The following describes two proteins that form a bound complex.

Residue-level contacts at the interface:
Residue M123 in the first protein contacts residue G4 in the second protein (closest heavy-atom distance 3.3 Å).
Residue R218 in the first protein contacts residue G1 in the second protein (closest heavy-atom distance 4.2 Å).
Residue H219 in the first protein interacts with residue G1 in the second protein (closest heavy-atom distance 3.1 Å).
Residue G178 in the first protein contacts residue I8 in the second protein (closest heavy-atom distance 3.9 Å).
Residue G225 in the first protein contacts residue F2 in the second protein (closest heavy-atom distance 4.3 Å).
Residue F228 in the first protein is in contact with residue G5 in the second protein (closest heavy-atom distance 3.8 Å).
Residue F228 in the first protein contacts residue G4 in the second protein (closest heavy-atom distance 3.8 Å).
Residue P96 in the first protein is in contact with residue D6 in the second protein (closest heavy-atom distance 4.1 Å).
Residue N75 in the first protein is in contact with residue G7 in the second protein (closest heavy-atom distance 4.6 Å).
Residue S73 in the first protein is in contact with residue G7 in the second protein (closest heavy-atom distance 2.8 Å).
Residue G74 in the first protein interacts with residue G7 in the second protein (closest heavy-atom distance 3.6 Å).
Residue M123 in the first protein is in contact with residue S3 in the second protein (closest heavy-atom distance 4.0 Å).
Residue H219 in the first protein contacts residue F2 in the second protein (closest heavy-atom distance 2.8 Å).
Residue T76 in the first protein is in contact with residue I8 in the second protein (closest heavy-atom distance 3.0 Å).
Residue T98 in the first protein interacts with residue D6 in the second protein (closest heavy-atom distance 4.3 Å).
Residue G223 in the first protein interacts with residue G7 in the second protein (closest heavy-atom distance 3.1 Å).
Residue T72 in the first protein is in contact with residue I8 in the second protein (closest heavy-atom distance 2.7 Å).
Residue G217 in the first protein is in contact with residue S3 in the second protein (closest heavy-atom distance 4.0 Å).
Residue I221 in the first protein is in contact with residue F2 in the second protein (closest heavy-atom distance 4.4 Å).
Residue A226 in the first protein is in contact with residue G5 in the second protein (closest heavy-atom distance 2.9 Å).
Residue K220 in the first protein interacts with residue F2 in the second protein (closest heavy-atom distance 4.1 Å).
Residue A226 in the first protein contacts residue I8 in the second protein (closest heavy-atom distance 3.8 Å).
Residue G225 in the first protein contacts residue I8 in the second protein (closest heavy-atom distance 4.8 Å).
Residue F145 in the first protein contacts residue G5 in the second protein (closest heavy-atom distance 4.2 Å).
Residue S73 in the first protein contacts residue D6 in the second protein (closest heavy-atom distance 2.3 Å).
Residue F145 in the first protein contacts residue I8 in the second protein (closest heavy-atom distance 3.9 Å).
Residue G74 in the first protein contacts residue I8 in the second protein (closest heavy-atom distance 3.3 Å).
Residue R218 in the first protein is in contact with residue S3 in the second protein (closest heavy-atom distance 3.1 Å).
Residue G77 in the first protein is in contact with residue I8 in the second protein (closest heavy-atom distance 4.8 Å).
Residue I224 in the first protein interacts with residue I8 in the second protein (closest heavy-atom distance 4.3 Å).
Residue N75 in the first protein is in contact with residue I8 in the second protein (closest heavy-atom distance 3.1 Å).
Residue A226 in the first protein is in contact with residue S3 in the second protein (closest heavy-atom distance 4.0 Å).
Residue G223 in the first protein is in contact with residue I8 in the second protein (closest heavy-atom distance 3.5 Å).
Residue G225 in the first protein contacts residue S3 in the second protein (closest heavy-atom distance 4.5 Å).
Residue I127 in the first protein contacts residue G4 in the second protein (closest heavy-atom distance 4.2 Å).
Residue I224 in the first protein interacts with residue D6 in the second protein (closest heavy-atom distance 4.9 Å).
Residue S73 in the first protein interacts with residue I8 in the second protein (closest heavy-atom distance 4.3 Å).
Residue T179 in the first protein contacts residue I8 in the second protein (closest heavy-atom distance 3.9 Å).
Residue A226 in the first protein interacts with residue G4 in the second protein (closest heavy-atom distance 3.0 Å).
Residue G227 in the first protein contacts residue G4 in the second protein (closest heavy-atom distance 4.6 Å).
Residue Q144 in the first protein contacts residue I8 in the second protein (closest heavy-atom distance 2.9 Å).
Residue K220 in the first protein contacts residue G1 in the second protein (closest heavy-atom distance 4.8 Å).
Residue S73 in the first protein interacts with residue G5 in the second protein (closest heavy-atom distance 4.8 Å).
Residue Q222 in the first protein is in contact with residue G7 in the second protein (closest heavy-atom distance 3.4 Å).
Residue R218 in the first protein contacts residue F2 in the second protein (closest heavy-atom distance 3.6 Å).
Residue Q222 in the first protein contacts residue F2 in the second protein (closest heavy-atom distance 3.5 Å).
Residue M123 in the first protein contacts residue G5 in the second protein (closest heavy-atom distance 3.7 Å).
Residue M123 in the first protein contacts residue D6 in the second protein (closest heavy-atom distance 3.6 Å).
Residue G217 in the first protein interacts with residue F2 in the second protein (closest heavy-atom distance 3.4 Å).

Sequence of the first protein:
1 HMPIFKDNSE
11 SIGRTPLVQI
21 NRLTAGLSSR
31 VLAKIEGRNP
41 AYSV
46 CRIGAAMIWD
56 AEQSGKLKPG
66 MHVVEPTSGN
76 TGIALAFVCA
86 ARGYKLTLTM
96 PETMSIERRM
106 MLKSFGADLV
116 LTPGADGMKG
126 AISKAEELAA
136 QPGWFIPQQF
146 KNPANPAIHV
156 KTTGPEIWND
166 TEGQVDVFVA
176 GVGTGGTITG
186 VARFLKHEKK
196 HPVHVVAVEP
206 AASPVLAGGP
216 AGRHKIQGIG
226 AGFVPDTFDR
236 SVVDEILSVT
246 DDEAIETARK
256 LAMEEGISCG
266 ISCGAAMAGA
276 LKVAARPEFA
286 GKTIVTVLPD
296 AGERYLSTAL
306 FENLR

Sequence of the second protein:
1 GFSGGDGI